Contacts between the two chains:
Residue F184 in protein 1 contacts residue F18 in protein 2 (closest heavy-atom distance 4.5 Å).
Residue F201 in protein 1 is in contact with residue P13 in protein 2 (closest heavy-atom distance 4.3 Å).
Residue V183 in protein 1 is in contact with residue F18 in protein 2 (closest heavy-atom distance 3.8 Å).
Residue M181 in protein 1 interacts with residue V21 in protein 2 (closest heavy-atom distance 4.2 Å).
Residue L199 in protein 1 interacts with residue F14 in protein 2 (closest heavy-atom distance 3.8 Å).
Residue I173 in protein 1 contacts residue F15 in protein 2 (closest heavy-atom distance 4.4 Å).
Residue V182 in protein 1 contacts residue V21 in protein 2 (closest heavy-atom distance 4.9 Å).
Residue E180 in protein 1 contacts residue S20 in protein 2 (closest heavy-atom distance 4.3 Å).
Residue E179 in protein 1 contacts residue S22 in protein 2 (closest heavy-atom distance 4.3 Å).
Residue M181 in protein 1 is in contact with residue L19 in protein 2 (closest heavy-atom distance 3.8 Å).
Residue G198 in protein 1 interacts with residue F14 in protein 2 (closest heavy-atom distance 3.2 Å).
Residue V182 in protein 1 is in contact with residue L19 in protein 2 (closest heavy-atom distance 3.9 Å).
Residue I173 in protein 1 interacts with residue L19 in protein 2 (closest heavy-atom distance 4.7 Å).
Residue F171 in protein 1 is in contact with residue F15 in protein 2 (closest heavy-atom distance 3.6 Å).
Residue F184 in protein 1 contacts residue V21 in protein 2 (closest heavy-atom distance 4.5 Å).
Residue D192 in protein 1 is in contact with residue F18 in protein 2 (closest heavy-atom distance 3.1 Å).
Residue F201 in protein 1 contacts residue L12 in protein 2 (closest heavy-atom distance 3.3 Å).
Residue V182 in protein 1 contacts residue F18 in protein 2 (closest heavy-atom distance 4.0 Å).
Residue P187 in protein 1 interacts with residue F18 in protein 2 (closest heavy-atom distance 3.9 Å).
Residue C202 in protein 1 interacts with residue F14 in protein 2 (closest heavy-atom distance 4.7 Å).
Residue D192 in protein 1 is in contact with residue F14 in protein 2 (closest heavy-atom distance 3.5 Å).
Residue E180 in protein 1 interacts with residue S22 in protein 2 (closest heavy-atom distance 3.7 Å).
Residue M181 in protein 1 contacts residue S20 in protein 2 (closest heavy-atom distance 3.4 Å).
Residue V183 in protein 1 interacts with residue F15 in protein 2 (closest heavy-atom distance 3.7 Å).
Residue C202 in protein 1 interacts with residue F15 in protein 2 (closest heavy-atom distance 3.8 Å).
Residue T165 in protein 1 contacts residue F18 in protein 2 (closest heavy-atom distance 4.2 Å).
Residue S186 in protein 1 interacts with residue F18 in protein 2 (closest heavy-atom distance 4.0 Å).
Residue F206 in protein 1 interacts with residue F14 in protein 2 (closest heavy-atom distance 4.0 Å).
Residue E180 in protein 1 interacts with residue V21 in protein 2 (closest heavy-atom distance 3.9 Å).
Residue M204 in protein 1 interacts with residue F14 in protein 2 (closest heavy-atom distance 3.5 Å).
Residue V183 in protein 1 interacts with residue L19 in protein 2 (closest heavy-atom distance 3.6 Å).
Residue V182 in protein 1 interacts with residue S20 in protein 2 (closest heavy-atom distance 3.1 Å).
Residue L196 in protein 1 is in contact with residue F14 in protein 2 (closest heavy-atom distance 3.5 Å).
Residue M204 in protein 1 interacts with residue F15 in protein 2 (closest heavy-atom distance 3.7 Å).
Residue N195 in protein 1 contacts residue F14 in protein 2 (closest heavy-atom distance 3.1 Å).
Residue F184 in protein 1 is in contact with residue S22 in protein 2 (closest heavy-atom distance 4.3 Å).
Residue M167 in protein 1 contacts residue F15 in protein 2 (closest heavy-atom distance 3.8 Å).
Residue M204 in protein 1 interacts with residue F18 in protein 2 (closest heavy-atom distance 4.4 Å).
Residue E191 in protein 1 interacts with residue R17 in protein 2 (closest heavy-atom distance 5.0 Å).
Residue F184 in protein 1 contacts residue S20 in protein 2 (closest heavy-atom distance 4.1 Å).
Residue E179 in protein 1 is in contact with residue V21 in protein 2 (closest heavy-atom distance 4.9 Å).
Residue V188 in protein 1 contacts residue F18 in protein 2 (closest heavy-atom distance 4.3 Å).
Residue D192 in protein 1 contacts residue R17 in protein 2 (closest heavy-atom distance 4.3 Å).
Residue C202 in protein 1 is in contact with residue P13 in protein 2 (closest heavy-atom distance 3.9 Å).
Residue G198 in protein 1 interacts with residue P13 in protein 2 (closest heavy-atom distance 3.6 Å).
Residue G198 in protein 1 interacts with residue L12 in protein 2 (closest heavy-atom distance 4.0 Å).

Sequence of protein 1:
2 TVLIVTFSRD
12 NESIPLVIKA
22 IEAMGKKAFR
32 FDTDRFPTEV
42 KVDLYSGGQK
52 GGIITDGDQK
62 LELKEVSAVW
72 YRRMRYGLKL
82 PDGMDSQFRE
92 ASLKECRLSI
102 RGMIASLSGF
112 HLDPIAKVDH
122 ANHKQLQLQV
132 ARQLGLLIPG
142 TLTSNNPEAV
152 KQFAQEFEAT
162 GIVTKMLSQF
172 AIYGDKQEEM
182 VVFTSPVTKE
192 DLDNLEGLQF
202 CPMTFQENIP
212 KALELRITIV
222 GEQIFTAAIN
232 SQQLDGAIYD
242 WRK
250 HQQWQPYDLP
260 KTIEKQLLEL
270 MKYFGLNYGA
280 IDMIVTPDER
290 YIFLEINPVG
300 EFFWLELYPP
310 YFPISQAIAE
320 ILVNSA

Sequence of protein 2:
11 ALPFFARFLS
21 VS

These two protein chains interact to form a complex.